Interface contacts:
Residue F227 in chain B contacts residue P7 in chain A (closest heavy-atom distance 4.9 Å).
Residue C223 in chain B contacts residue P7 in chain A (closest heavy-atom distance 4.1 Å).
Residue I217 in chain B is in contact with residue C11 in chain A (closest heavy-atom distance 4.2 Å).
Residue S229 in chain B contacts residue C2 in chain A (closest heavy-atom distance 3.4 Å).
Residue F227 in chain B interacts with residue T8 in chain A (closest heavy-atom distance 3.7 Å).
Residue I2 in chain B is in contact with residue C11 in chain A (closest heavy-atom distance 4.1 Å).
Residue T225 in chain B contacts residue Y9 in chain A (closest heavy-atom distance 4.0 Å).
Residue S229 in chain B contacts residue K3 in chain A (closest heavy-atom distance 3.4 Å).
Residue T225 in chain B interacts with residue T8 in chain A (closest heavy-atom distance 3.3 Å).
Residue A87 in chain B interacts with residue Y9 in chain A (closest heavy-atom distance 3.8 Å).
Residue C226 in chain B interacts with residue P7 in chain A (closest heavy-atom distance 3.8 Å).
Residue P3 in chain B interacts with residue C11 in chain A (closest heavy-atom distance 3.8 Å).
Residue I217 in chain B is in contact with residue Y9 in chain A (closest heavy-atom distance 4.4 Å).
Residue I2 in chain B interacts with residue C2 in chain A (closest heavy-atom distance 4.8 Å).
Residue S1 in chain B is in contact with residue C11 in chain A (closest heavy-atom distance 3.4 Å).
Residue D86 in chain B contacts residue Y9 in chain A (closest heavy-atom distance 3.4 Å).
Residue D215 in chain B is in contact with residue C2 in chain A (closest heavy-atom distance 3.9 Å).
Residue P3 in chain B contacts residue Y9 in chain A (closest heavy-atom distance 3.3 Å).
Residue I217 in chain B contacts residue C2 in chain A (closest heavy-atom distance 3.5 Å).
Residue P3 in chain B contacts residue C2 in chain A (closest heavy-atom distance 4.1 Å).
Residue F227 in chain B is in contact with residue Y9 in chain A (closest heavy-atom distance 3.5 Å).
Residue W4 in chain B is in contact with residue C2 in chain A (closest heavy-atom distance 3.5 Å).
Residue C226 in chain B contacts residue T8 in chain A (closest heavy-atom distance 4.5 Å).
Residue I2 in chain B is in contact with residue Y9 in chain A (closest heavy-atom distance 5.0 Å).
Residue T225 in chain B contacts residue P7 in chain A (closest heavy-atom distance 2.8 Å).
Residue D215 in chain B is in contact with residue K3 in chain A (closest heavy-atom distance 3.7 Å).

Sequence of chain A:
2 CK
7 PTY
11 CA

Sequence of chain B:
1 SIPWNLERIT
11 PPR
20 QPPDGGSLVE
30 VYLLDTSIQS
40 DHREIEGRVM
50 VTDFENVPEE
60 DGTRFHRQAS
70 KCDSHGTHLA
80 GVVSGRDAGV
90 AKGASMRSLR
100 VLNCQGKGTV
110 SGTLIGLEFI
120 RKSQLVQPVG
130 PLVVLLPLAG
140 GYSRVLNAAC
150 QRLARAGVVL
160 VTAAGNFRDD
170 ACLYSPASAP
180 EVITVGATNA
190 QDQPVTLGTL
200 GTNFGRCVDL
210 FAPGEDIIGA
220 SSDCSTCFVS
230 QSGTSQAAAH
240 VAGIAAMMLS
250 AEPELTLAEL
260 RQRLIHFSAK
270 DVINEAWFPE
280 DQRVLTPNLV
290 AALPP

These two protein chains interact to form a complex.